Sequence of chain B:
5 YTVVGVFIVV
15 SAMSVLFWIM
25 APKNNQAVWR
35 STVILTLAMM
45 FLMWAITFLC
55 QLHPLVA

Sequence of chain A:
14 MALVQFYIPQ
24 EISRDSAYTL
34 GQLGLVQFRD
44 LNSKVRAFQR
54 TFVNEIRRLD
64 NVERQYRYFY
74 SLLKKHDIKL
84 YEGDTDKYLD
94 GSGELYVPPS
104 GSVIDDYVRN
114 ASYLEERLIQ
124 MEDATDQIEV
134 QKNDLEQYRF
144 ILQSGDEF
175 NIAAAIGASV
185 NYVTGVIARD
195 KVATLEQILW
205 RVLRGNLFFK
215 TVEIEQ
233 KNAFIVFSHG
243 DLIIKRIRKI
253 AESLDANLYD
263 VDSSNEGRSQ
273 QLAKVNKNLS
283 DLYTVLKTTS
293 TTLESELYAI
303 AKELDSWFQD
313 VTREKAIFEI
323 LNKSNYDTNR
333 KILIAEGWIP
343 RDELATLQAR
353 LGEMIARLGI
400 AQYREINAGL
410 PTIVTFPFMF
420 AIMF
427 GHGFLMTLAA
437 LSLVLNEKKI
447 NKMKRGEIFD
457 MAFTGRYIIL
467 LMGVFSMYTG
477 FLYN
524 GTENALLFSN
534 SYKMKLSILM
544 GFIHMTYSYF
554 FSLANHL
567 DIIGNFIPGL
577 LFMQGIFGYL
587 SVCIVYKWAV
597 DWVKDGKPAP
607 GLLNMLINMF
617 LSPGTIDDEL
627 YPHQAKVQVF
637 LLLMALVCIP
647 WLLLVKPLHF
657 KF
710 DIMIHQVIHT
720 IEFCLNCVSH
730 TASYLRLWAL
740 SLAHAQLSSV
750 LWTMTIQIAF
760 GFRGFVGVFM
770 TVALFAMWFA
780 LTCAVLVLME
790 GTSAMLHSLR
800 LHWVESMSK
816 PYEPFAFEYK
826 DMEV

Contacts between the two chains:
Residue A528 in chain A contacts residue V60 in chain B (closest heavy-atom distance 4.9 Å).
Residue D597 in chain A contacts residue C54 in chain B (closest heavy-atom distance 4.5 Å).
Residue W594 in chain A contacts residue C54 in chain B (closest heavy-atom distance 3.9 Å).
Residue L529 in chain A is in contact with residue V60 in chain B (closest heavy-atom distance 3.1 Å).
Residue G524 in chain A interacts with residue T51 in chain B (closest heavy-atom distance 3.5 Å).
Residue V596 in chain A interacts with residue C54 in chain B (closest heavy-atom distance 4.6 Å).
Residue W594 in chain A is in contact with residue Q55 in chain B (closest heavy-atom distance 4.8 Å).
Residue L529 in chain A interacts with residue A61 in chain B (closest heavy-atom distance 5.0 Å).
Residue G524 in chain A interacts with residue F52 in chain B (closest heavy-atom distance 4.8 Å).

The following describes two proteins that form a bound complex.